Residue-level contacts at the interface:
Residue T325 in the first protein interacts with residue K324 in the second protein (closest heavy-atom distance 3.8 Å).
Residue A321 in the first protein contacts residue S322 in the second protein (closest heavy-atom distance 4.1 Å).
Residue V318 in the first protein contacts residue H319 in the second protein (closest heavy-atom distance 4.1 Å).
Residue G102 in the first protein interacts with residue D176 in the second protein (closest heavy-atom distance 4.3 Å).
Residue P311 in the first protein is in contact with residue T178 in the second protein (closest heavy-atom distance 3.7 Å).
Residue N180 in the first protein is in contact with residue Q314 in the second protein (closest heavy-atom distance 2.9 Å).
Residue S141 in the first protein contacts residue L326 in the second protein (closest heavy-atom distance 4.2 Å).
Residue G102 in the first protein contacts residue G177 in the second protein (closest heavy-atom distance 4.1 Å).
Residue D175 in the first protein interacts with residue G102 in the second protein (closest heavy-atom distance 3.8 Å).
Residue V101 in the first protein is in contact with residue V171 in the second protein (closest heavy-atom distance 4.1 Å).
Residue L326 in the first protein is in contact with residue P139 in the second protein (closest heavy-atom distance 3.8 Å).
Residue A321 in the first protein interacts with residue T325 in the second protein (closest heavy-atom distance 3.5 Å).
Residue K310 in the first protein contacts residue D176 in the second protein (closest heavy-atom distance 2.8 Å).
Residue L326 in the first protein contacts residue A321 in the second protein (closest heavy-atom distance 3.7 Å).
Residue Q314 in the first protein interacts with residue T178 in the second protein (closest heavy-atom distance 3.8 Å).
Residue K167 in the first protein contacts residue K167 in the second protein (closest heavy-atom distance 3.1 Å).
Residue D175 in the first protein contacts residue K133 in the second protein (closest heavy-atom distance 2.9 Å).
Residue T325 in the first protein contacts residue A321 in the second protein (closest heavy-atom distance 3.4 Å).
Residue S141 in the first protein interacts with residue T325 in the second protein (closest heavy-atom distance 3.2 Å).
Residue G177 in the first protein is in contact with residue G102 in the second protein (closest heavy-atom distance 4.1 Å).
Residue D176 in the first protein is in contact with residue K310 in the second protein (closest heavy-atom distance 2.8 Å).
Residue T325 in the first protein is in contact with residue I142 in the second protein (closest heavy-atom distance 3.7 Å).
Residue S322 in the first protein is in contact with residue A321 in the second protein (closest heavy-atom distance 4.0 Å).
Residue V101 in the first protein interacts with residue G177 in the second protein (closest heavy-atom distance 3.5 Å).
Residue V171 in the first protein is in contact with residue V101 in the second protein (closest heavy-atom distance 3.9 Å).
Residue I142 in the first protein interacts with residue T325 in the second protein (closest heavy-atom distance 3.7 Å).
Residue C174 in the first protein is in contact with residue V101 in the second protein (closest heavy-atom distance 3.8 Å).
Residue V318 in the first protein contacts residue S322 in the second protein (closest heavy-atom distance 3.7 Å).
Residue G177 in the first protein interacts with residue V101 in the second protein (closest heavy-atom distance 3.5 Å).
Residue T178 in the first protein interacts with residue P311 in the second protein (closest heavy-atom distance 3.8 Å).
Residue T325 in the first protein contacts residue T325 in the second protein (closest heavy-atom distance 4.4 Å).
Residue A321 in the first protein interacts with residue A321 in the second protein (closest heavy-atom distance 4.4 Å).
Residue K324 in the first protein interacts with residue T325 in the second protein (closest heavy-atom distance 3.8 Å).
Residue P311 in the first protein is in contact with residue D176 in the second protein (closest heavy-atom distance 4.1 Å).
Residue S322 in the first protein interacts with residue V318 in the second protein (closest heavy-atom distance 3.7 Å).
Residue L326 in the first protein interacts with residue V318 in the second protein (closest heavy-atom distance 4.3 Å).
Residue T178 in the first protein interacts with residue Q314 in the second protein (closest heavy-atom distance 3.9 Å).
Residue K133 in the first protein interacts with residue D176 in the second protein (closest heavy-atom distance 3.7 Å).
Residue D176 in the first protein is in contact with residue K133 in the second protein (closest heavy-atom distance 3.6 Å).
Residue K310 in the first protein interacts with residue N180 in the second protein (closest heavy-atom distance 4.1 Å).
Residue D176 in the first protein interacts with residue G102 in the second protein (closest heavy-atom distance 4.2 Å).
Residue L326 in the first protein interacts with residue S141 in the second protein (closest heavy-atom distance 4.4 Å).
Residue Q314 in the first protein interacts with residue N180 in the second protein (closest heavy-atom distance 2.9 Å).
Residue S322 in the first protein is in contact with residue S322 in the second protein (closest heavy-atom distance 3.7 Å).
Residue V101 in the first protein is in contact with residue C174 in the second protein (closest heavy-atom distance 3.9 Å).
Residue D175 in the first protein is in contact with residue V101 in the second protein (closest heavy-atom distance 4.3 Å).
Residue D176 in the first protein interacts with residue P311 in the second protein (closest heavy-atom distance 4.2 Å).
Residue T202 in the first protein contacts residue V318 in the second protein (closest heavy-atom distance 3.8 Å).
Residue K310 in the first protein contacts residue T178 in the second protein (closest heavy-atom distance 3.7 Å).
Residue H319 in the first protein is in contact with residue V318 in the second protein (closest heavy-atom distance 4.2 Å).
Residue G177 in the first protein is in contact with residue P311 in the second protein (closest heavy-atom distance 3.5 Å).
Residue P311 in the first protein is in contact with residue G177 in the second protein (closest heavy-atom distance 3.4 Å).
Residue N180 in the first protein is in contact with residue K310 in the second protein (closest heavy-atom distance 4.0 Å).
Residue T178 in the first protein is in contact with residue K310 in the second protein (closest heavy-atom distance 3.8 Å).
Residue P139 in the first protein contacts residue L326 in the second protein (closest heavy-atom distance 3.7 Å).
Residue G102 in the first protein is in contact with residue D175 in the second protein (closest heavy-atom distance 3.9 Å).
Residue V318 in the first protein contacts residue T202 in the second protein (closest heavy-atom distance 3.7 Å).
Residue T325 in the first protein contacts residue S141 in the second protein (closest heavy-atom distance 2.9 Å).
Residue K227 in the first protein interacts with residue S80 in the second protein (closest heavy-atom distance 4.3 Å).
Residue A321 in the first protein contacts residue L326 in the second protein (closest heavy-atom distance 3.8 Å).

These two protein chains interact to form a complex.

Sequence of the first protein:
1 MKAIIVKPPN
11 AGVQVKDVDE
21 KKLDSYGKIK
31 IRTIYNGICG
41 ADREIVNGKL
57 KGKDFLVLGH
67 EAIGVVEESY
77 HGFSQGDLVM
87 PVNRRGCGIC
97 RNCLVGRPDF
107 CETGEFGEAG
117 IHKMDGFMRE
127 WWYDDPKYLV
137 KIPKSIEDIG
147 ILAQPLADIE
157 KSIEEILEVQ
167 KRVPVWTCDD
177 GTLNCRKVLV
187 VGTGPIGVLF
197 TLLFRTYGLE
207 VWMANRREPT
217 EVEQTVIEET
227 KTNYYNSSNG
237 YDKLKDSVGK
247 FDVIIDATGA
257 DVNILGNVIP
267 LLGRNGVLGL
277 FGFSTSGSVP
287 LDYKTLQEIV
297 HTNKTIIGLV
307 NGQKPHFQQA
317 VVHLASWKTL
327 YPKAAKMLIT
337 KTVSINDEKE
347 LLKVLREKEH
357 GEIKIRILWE

Sequence of the second protein:
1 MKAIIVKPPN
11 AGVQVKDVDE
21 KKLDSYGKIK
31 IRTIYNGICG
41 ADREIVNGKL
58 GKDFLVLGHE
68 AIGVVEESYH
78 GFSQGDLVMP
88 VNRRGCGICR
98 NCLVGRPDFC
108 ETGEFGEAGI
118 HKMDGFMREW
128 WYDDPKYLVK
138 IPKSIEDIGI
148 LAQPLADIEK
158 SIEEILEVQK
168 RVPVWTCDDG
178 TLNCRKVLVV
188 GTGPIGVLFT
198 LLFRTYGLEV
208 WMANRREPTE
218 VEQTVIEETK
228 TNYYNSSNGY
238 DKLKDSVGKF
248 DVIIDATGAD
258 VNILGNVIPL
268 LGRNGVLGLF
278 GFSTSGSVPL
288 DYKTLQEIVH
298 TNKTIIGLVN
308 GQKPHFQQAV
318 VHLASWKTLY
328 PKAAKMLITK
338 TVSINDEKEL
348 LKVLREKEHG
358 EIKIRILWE